Interface contacts:
Residue E255 in the first protein contacts residue Y269 in the second protein (closest heavy-atom distance 3.6 Å).
Residue V194 in the first protein interacts with residue Y93 in the second protein (closest heavy-atom distance 3.6 Å).
Residue T250 in the first protein is in contact with residue N266 in the second protein (closest heavy-atom distance 3.0 Å).
Residue K287 in the first protein is in contact with residue V128 in the second protein (closest heavy-atom distance 3.8 Å).
Residue S191 in the first protein is in contact with residue R91 in the second protein (closest heavy-atom distance 2.6 Å).
Residue G193 in the first protein is in contact with residue R91 in the second protein (closest heavy-atom distance 3.4 Å).
Residue K249 in the first protein is in contact with residue C268 in the second protein (closest heavy-atom distance 3.4 Å).
Residue Q292 in the first protein is in contact with residue R216 in the second protein (closest heavy-atom distance 3.1 Å).
Residue W195 in the first protein is in contact with residue D133 in the second protein (closest heavy-atom distance 4.0 Å).
Residue R84 in the first protein is in contact with residue N251 in the second protein (closest heavy-atom distance 3.9 Å).
Residue R133 in the first protein is in contact with residue R216 in the second protein (closest heavy-atom distance 3.8 Å).
Residue A254 in the first protein contacts residue Y93 in the second protein (closest heavy-atom distance 3.0 Å).
Residue N258 in the first protein contacts residue Y93 in the second protein (closest heavy-atom distance 3.2 Å).
Residue K249 in the first protein interacts with residue Y269 in the second protein (closest heavy-atom distance 3.6 Å).
Residue W195 in the first protein is in contact with residue Y129 in the second protein (closest heavy-atom distance 4.0 Å).
Residue R84 in the first protein is in contact with residue Q244 in the second protein (closest heavy-atom distance 3.3 Å).
Residue P289 in the first protein contacts residue Y129 in the second protein (closest heavy-atom distance 3.9 Å).
Residue R84 in the first protein contacts residue M247 in the second protein (closest heavy-atom distance 3.0 Å).
Residue W195 in the first protein is in contact with residue E134 in the second protein (closest heavy-atom distance 3.5 Å).
Residue Q192 in the first protein is in contact with residue Y129 in the second protein (closest heavy-atom distance 3.8 Å).
Residue F85 in the first protein interacts with residue M247 in the second protein (closest heavy-atom distance 3.4 Å).
Residue H256 in the first protein contacts residue Y269 in the second protein (closest heavy-atom distance 3.7 Å).
Residue K88 in the first protein is in contact with residue D207 in the second protein (closest heavy-atom distance 3.7 Å).
Residue T250 in the first protein is in contact with residue Y269 in the second protein (closest heavy-atom distance 3.1 Å).
Residue S191 in the first protein contacts residue Y129 in the second protein (closest heavy-atom distance 3.5 Å).
Residue M248 in the first protein is in contact with residue R270 in the second protein (closest heavy-atom distance 3.8 Å).
Residue H293 in the first protein interacts with residue R216 in the second protein (closest heavy-atom distance 3.9 Å).
Residue H16 in the first protein contacts residue H193 in the second protein (closest heavy-atom distance 2.7 Å).
Residue R185 in the first protein contacts residue M247 in the second protein (closest heavy-atom distance 3.5 Å).
Residue D199 in the first protein interacts with residue C268 in the second protein (closest heavy-atom distance 3.5 Å).
Residue E187 in the first protein contacts residue L245 in the second protein (closest heavy-atom distance 3.8 Å).
Residue K287 in the first protein contacts residue Q127 in the second protein (closest heavy-atom distance 3.6 Å).
Residue R133 in the first protein contacts residue P215 in the second protein (closest heavy-atom distance 2.9 Å).
Residue D198 in the first protein contacts residue R270 in the second protein (closest heavy-atom distance 3.9 Å).
Residue T132 in the first protein is in contact with residue R208 in the second protein (closest heavy-atom distance 3.9 Å).
Residue F244 in the first protein is in contact with residue R270 in the second protein (closest heavy-atom distance 3.8 Å).
Residue Q192 in the first protein contacts residue V128 in the second protein (closest heavy-atom distance 3.6 Å).
Residue W195 in the first protein is in contact with residue G130 in the second protein (closest heavy-atom distance 3.7 Å).
Residue R84 in the first protein is in contact with residue L245 in the second protein (closest heavy-atom distance 2.8 Å).
Residue V194 in the first protein contacts residue R91 in the second protein (closest heavy-atom distance 2.9 Å).
Residue W195 in the first protein contacts residue G92 in the second protein (closest heavy-atom distance 3.1 Å).
Residue Q292 in the first protein is in contact with residue G217 in the second protein (closest heavy-atom distance 3.9 Å).
Residue R84 in the first protein is in contact with residue V246 in the second protein (closest heavy-atom distance 3.8 Å).
Residue Q192 in the first protein contacts residue R91 in the second protein (closest heavy-atom distance 3.8 Å).
Residue E255 in the first protein is in contact with residue Y93 in the second protein (closest heavy-atom distance 2.5 Å).
Residue K249 in the first protein interacts with residue R270 in the second protein (closest heavy-atom distance 3.6 Å).
Residue H293 in the first protein is in contact with residue P215 in the second protein (closest heavy-atom distance 3.3 Å).
Residue F85 in the first protein contacts residue L245 in the second protein (closest heavy-atom distance 3.5 Å).
Residue D199 in the first protein contacts residue R270 in the second protein (closest heavy-atom distance 3.3 Å).
Residue V194 in the first protein is in contact with residue G92 in the second protein (closest heavy-atom distance 3.6 Å).
Residue R91 in the first protein interacts with residue D207 in the second protein (closest heavy-atom distance 3.2 Å).
Residue T17 in the first protein interacts with residue H193 in the second protein (closest heavy-atom distance 3.9 Å).
Residue V194 in the first protein is in contact with residue Y269 in the second protein (closest heavy-atom distance 4.0 Å).
Residue F85 in the first protein is in contact with residue C271 in the second protein (closest heavy-atom distance 3.6 Å).
Residue G190 in the first protein is in contact with residue Y129 in the second protein (closest heavy-atom distance 3.5 Å).
Residue S191 in the first protein contacts residue C268 in the second protein (closest heavy-atom distance 3.7 Å).
Residue F200 in the first protein is in contact with residue R270 in the second protein (closest heavy-atom distance 3.4 Å).
Residue F288 in the first protein interacts with residue H193 in the second protein (closest heavy-atom distance 3.7 Å).
Residue W195 in the first protein contacts residue R91 in the second protein (closest heavy-atom distance 3.9 Å).
Residue W195 in the first protein is in contact with residue R137 in the second protein (closest heavy-atom distance 3.7 Å).

Sequence of the second protein:
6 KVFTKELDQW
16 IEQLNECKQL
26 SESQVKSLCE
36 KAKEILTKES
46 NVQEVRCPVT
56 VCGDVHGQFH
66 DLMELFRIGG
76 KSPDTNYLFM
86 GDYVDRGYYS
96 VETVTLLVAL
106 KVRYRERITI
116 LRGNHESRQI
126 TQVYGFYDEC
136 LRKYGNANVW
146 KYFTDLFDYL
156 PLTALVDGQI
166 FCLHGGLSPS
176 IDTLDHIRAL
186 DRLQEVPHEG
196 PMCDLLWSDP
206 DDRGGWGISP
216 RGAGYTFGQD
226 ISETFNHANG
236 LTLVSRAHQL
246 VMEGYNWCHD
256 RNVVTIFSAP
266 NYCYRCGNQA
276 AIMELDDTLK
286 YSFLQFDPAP

Sequence of the first protein:
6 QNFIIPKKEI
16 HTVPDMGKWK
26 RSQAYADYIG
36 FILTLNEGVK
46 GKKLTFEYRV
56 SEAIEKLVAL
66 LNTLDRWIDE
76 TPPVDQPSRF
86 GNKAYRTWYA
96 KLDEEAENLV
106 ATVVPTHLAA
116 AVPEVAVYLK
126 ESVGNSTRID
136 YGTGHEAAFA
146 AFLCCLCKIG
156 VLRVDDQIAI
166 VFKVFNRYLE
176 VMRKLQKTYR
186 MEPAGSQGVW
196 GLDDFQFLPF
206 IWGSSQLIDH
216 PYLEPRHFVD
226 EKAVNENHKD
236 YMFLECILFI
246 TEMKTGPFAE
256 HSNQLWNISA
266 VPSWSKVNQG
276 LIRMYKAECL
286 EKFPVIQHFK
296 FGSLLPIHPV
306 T

The following describes two proteins that form a bound complex.